These two protein chains interact to form a complex.

Sequence of protein 2:
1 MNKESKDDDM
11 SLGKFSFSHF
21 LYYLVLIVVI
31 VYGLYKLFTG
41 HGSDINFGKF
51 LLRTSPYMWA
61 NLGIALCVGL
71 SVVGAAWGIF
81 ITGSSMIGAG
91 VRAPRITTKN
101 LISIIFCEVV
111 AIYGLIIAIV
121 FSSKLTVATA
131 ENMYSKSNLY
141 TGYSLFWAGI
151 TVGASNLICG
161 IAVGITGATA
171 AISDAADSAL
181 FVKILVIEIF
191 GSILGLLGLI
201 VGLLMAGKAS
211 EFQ

Sequence of protein 1:
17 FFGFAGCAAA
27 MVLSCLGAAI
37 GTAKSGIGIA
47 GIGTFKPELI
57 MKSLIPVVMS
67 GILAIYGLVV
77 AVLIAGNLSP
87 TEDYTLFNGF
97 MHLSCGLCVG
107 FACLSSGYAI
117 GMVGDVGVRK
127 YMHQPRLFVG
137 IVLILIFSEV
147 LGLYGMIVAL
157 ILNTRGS

Residue-level contacts at the interface:
Residue T151 in protein 2 contacts residue A24 in protein 1 (closest heavy-atom distance 5.0 Å).
Residue A179 in protein 2 interacts with residue G49 in protein 1 (closest heavy-atom distance 4.5 Å).
Residue A162 in protein 2 contacts residue A35 in protein 1 (closest heavy-atom distance 4.5 Å).
Residue S144 in protein 2 contacts residue F17 in protein 1 (closest heavy-atom distance 4.9 Å).
Residue A176 in protein 2 contacts residue G49 in protein 1 (closest heavy-atom distance 4.2 Å).
Residue A175 in protein 2 contacts residue G47 in protein 1 (closest heavy-atom distance 4.2 Å).
Residue A176 in protein 2 contacts residue I48 in protein 1 (closest heavy-atom distance 4.0 Å).
Residue S173 in protein 2 contacts residue A46 in protein 1 (closest heavy-atom distance 4.6 Å).
Residue D174 in protein 2 is in contact with residue G47 in protein 1 (closest heavy-atom distance 5.0 Å).
Residue S178 in protein 2 interacts with residue G49 in protein 1 (closest heavy-atom distance 4.5 Å).
Residue T151 in protein 2 is in contact with residue V28 in protein 1 (closest heavy-atom distance 4.9 Å).
Residue D174 in protein 2 interacts with residue A46 in protein 1 (closest heavy-atom distance 3.4 Å).
Residue I158 in protein 2 interacts with residue A35 in protein 1 (closest heavy-atom distance 4.8 Å).
Residue S173 in protein 2 contacts residue I45 in protein 1 (closest heavy-atom distance 4.9 Å).
Residue A176 in protein 2 interacts with residue A46 in protein 1 (closest heavy-atom distance 4.9 Å).
Residue Y140 in protein 2 is in contact with residue F17 in protein 1 (closest heavy-atom distance 4.1 Å).
Residue W147 in protein 2 interacts with residue A24 in protein 1 (closest heavy-atom distance 4.8 Å).
Residue A175 in protein 2 contacts residue A46 in protein 1 (closest heavy-atom distance 3.4 Å).